Sequence of protein 2:
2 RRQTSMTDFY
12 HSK

Contacts between the two chains:
Residue L126 in protein 1 interacts with residue K14 in protein 2 (closest heavy-atom distance 4.2 Å).
Residue H125 in protein 1 interacts with residue S13 in protein 2 (closest heavy-atom distance 3.6 Å).
Residue P129 in protein 1 interacts with residue Y11 in protein 2 (closest heavy-atom distance 3.7 Å).
Residue K253 in protein 1 is in contact with residue Q4 in protein 2 (closest heavy-atom distance 3.5 Å).
Residue A127 in protein 1 contacts residue H12 in protein 2 (closest heavy-atom distance 3.0 Å).
Residue A251 in protein 1 is in contact with residue F10 in protein 2 (closest heavy-atom distance 3.9 Å).
Residue A127 in protein 1 is in contact with residue K14 in protein 2 (closest heavy-atom distance 3.8 Å).
Residue S43 in protein 1 interacts with residue S6 in protein 2 (closest heavy-atom distance 4.8 Å).
Residue I254 in protein 1 is in contact with residue R3 in protein 2 (closest heavy-atom distance 2.9 Å).
Residue A251 in protein 1 contacts residue S6 in protein 2 (closest heavy-atom distance 3.9 Å).
Residue P234 in protein 1 interacts with residue M7 in protein 2 (closest heavy-atom distance 3.8 Å).
Residue L126 in protein 1 interacts with residue S13 in protein 2 (closest heavy-atom distance 3.9 Å).
Residue Y133 in protein 1 contacts residue Y11 in protein 2 (closest heavy-atom distance 4.7 Å).
Residue A127 in protein 1 is in contact with residue S13 in protein 2 (closest heavy-atom distance 4.6 Å).
Residue M40 in protein 1 contacts residue M7 in protein 2 (closest heavy-atom distance 3.7 Å).
Residue I254 in protein 1 interacts with residue T5 in protein 2 (closest heavy-atom distance 3.7 Å).
Residue H44 in protein 1 is in contact with residue S6 in protein 2 (closest heavy-atom distance 3.5 Å).
Residue L47 in protein 1 is in contact with residue M7 in protein 2 (closest heavy-atom distance 4.1 Å).
Residue P252 in protein 1 interacts with residue F10 in protein 2 (closest heavy-atom distance 3.6 Å).
Residue H125 in protein 1 interacts with residue K14 in protein 2 (closest heavy-atom distance 2.9 Å).
Residue K253 in protein 1 is in contact with residue R3 in protein 2 (closest heavy-atom distance 3.5 Å).
Residue E124 in protein 1 contacts residue S13 in protein 2 (closest heavy-atom distance 3.4 Å).
Residue S208 in protein 1 is in contact with residue Q4 in protein 2 (closest heavy-atom distance 4.1 Å).
Residue K253 in protein 1 interacts with residue T5 in protein 2 (closest heavy-atom distance 4.9 Å).
Residue L126 in protein 1 contacts residue H12 in protein 2 (closest heavy-atom distance 3.6 Å).
Residue M40 in protein 1 interacts with residue T8 in protein 2 (closest heavy-atom distance 3.9 Å).
Residue V45 in protein 1 is in contact with residue Q4 in protein 2 (closest heavy-atom distance 3.5 Å).
Residue P234 in protein 1 contacts residue Y11 in protein 2 (closest heavy-atom distance 3.9 Å).
Residue P252 in protein 1 is in contact with residue T5 in protein 2 (closest heavy-atom distance 2.7 Å).
Residue G255 in protein 1 interacts with residue R2 in protein 2 (closest heavy-atom distance 3.2 Å).
Residue V45 in protein 1 interacts with residue M7 in protein 2 (closest heavy-atom distance 3.4 Å).
Residue I128 in protein 1 contacts residue Y11 in protein 2 (closest heavy-atom distance 3.5 Å).
Residue V233 in protein 1 is in contact with residue F10 in protein 2 (closest heavy-atom distance 3.9 Å).
Residue Y249 in protein 1 contacts residue Y11 in protein 2 (closest heavy-atom distance 4.6 Å).
Residue A46 in protein 1 contacts residue M7 in protein 2 (closest heavy-atom distance 3.9 Å).
Residue T131 in protein 1 contacts residue Y11 in protein 2 (closest heavy-atom distance 4.5 Å).
Residue V45 in protein 1 is in contact with residue S6 in protein 2 (closest heavy-atom distance 4.9 Å).
Residue D256 in protein 1 interacts with residue R2 in protein 2 (closest heavy-atom distance 3.6 Å).
Residue H125 in protein 1 is in contact with residue H12 in protein 2 (closest heavy-atom distance 4.6 Å).
Residue E232 in protein 1 is in contact with residue F10 in protein 2 (closest heavy-atom distance 3.2 Å).
Residue A127 in protein 1 contacts residue Y11 in protein 2 (closest heavy-atom distance 3.3 Å).
Residue P234 in protein 1 contacts residue F10 in protein 2 (closest heavy-atom distance 3.5 Å).
Residue E124 in protein 1 contacts residue T8 in protein 2 (closest heavy-atom distance 4.6 Å).
Residue H44 in protein 1 interacts with residue T5 in protein 2 (closest heavy-atom distance 4.8 Å).
Residue H44 in protein 1 contacts residue T8 in protein 2 (closest heavy-atom distance 4.4 Å).
Residue I254 in protein 1 is in contact with residue R2 in protein 2 (closest heavy-atom distance 2.9 Å).
Residue L126 in protein 1 is in contact with residue M7 in protein 2 (closest heavy-atom distance 4.2 Å).
Residue H44 in protein 1 interacts with residue M7 in protein 2 (closest heavy-atom distance 2.9 Å).
Residue L250 in protein 1 contacts residue M7 in protein 2 (closest heavy-atom distance 4.3 Å).
Residue L126 in protein 1 interacts with residue T8 in protein 2 (closest heavy-atom distance 4.3 Å).
Residue V233 in protein 1 is in contact with residue Y11 in protein 2 (closest heavy-atom distance 4.0 Å).
Residue P252 in protein 1 contacts residue Q4 in protein 2 (closest heavy-atom distance 3.3 Å).
Residue L126 in protein 1 contacts residue Y11 in protein 2 (closest heavy-atom distance 3.7 Å).
Residue A251 in protein 1 is in contact with residue M7 in protein 2 (closest heavy-atom distance 4.0 Å).
Residue A251 in protein 1 interacts with residue T5 in protein 2 (closest heavy-atom distance 3.2 Å).
Residue V45 in protein 1 is in contact with residue T5 in protein 2 (closest heavy-atom distance 4.3 Å).
Residue Y249 in protein 1 contacts residue M7 in protein 2 (closest heavy-atom distance 3.7 Å).
Residue A251 in protein 1 is in contact with residue Q4 in protein 2 (closest heavy-atom distance 2.9 Å).
Residue P252 in protein 1 interacts with residue R3 in protein 2 (closest heavy-atom distance 4.1 Å).

The following describes two proteins that form a bound complex.

Sequence of protein 1:
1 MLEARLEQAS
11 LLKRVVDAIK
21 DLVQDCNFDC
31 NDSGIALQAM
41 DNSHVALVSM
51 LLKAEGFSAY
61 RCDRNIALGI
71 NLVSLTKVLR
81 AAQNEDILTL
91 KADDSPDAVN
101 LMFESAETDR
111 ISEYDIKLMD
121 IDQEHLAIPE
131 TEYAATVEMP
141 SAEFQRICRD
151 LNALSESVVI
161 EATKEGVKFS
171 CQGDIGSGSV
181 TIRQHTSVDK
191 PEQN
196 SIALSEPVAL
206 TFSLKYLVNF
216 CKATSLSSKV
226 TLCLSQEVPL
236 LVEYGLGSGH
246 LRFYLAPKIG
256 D